Sequence of chain B:
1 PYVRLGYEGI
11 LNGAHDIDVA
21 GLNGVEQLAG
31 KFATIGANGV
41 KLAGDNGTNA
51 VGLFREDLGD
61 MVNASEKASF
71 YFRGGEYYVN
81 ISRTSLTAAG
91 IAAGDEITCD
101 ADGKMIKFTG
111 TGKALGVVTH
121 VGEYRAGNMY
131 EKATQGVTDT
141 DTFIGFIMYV

Sequence of chain A:
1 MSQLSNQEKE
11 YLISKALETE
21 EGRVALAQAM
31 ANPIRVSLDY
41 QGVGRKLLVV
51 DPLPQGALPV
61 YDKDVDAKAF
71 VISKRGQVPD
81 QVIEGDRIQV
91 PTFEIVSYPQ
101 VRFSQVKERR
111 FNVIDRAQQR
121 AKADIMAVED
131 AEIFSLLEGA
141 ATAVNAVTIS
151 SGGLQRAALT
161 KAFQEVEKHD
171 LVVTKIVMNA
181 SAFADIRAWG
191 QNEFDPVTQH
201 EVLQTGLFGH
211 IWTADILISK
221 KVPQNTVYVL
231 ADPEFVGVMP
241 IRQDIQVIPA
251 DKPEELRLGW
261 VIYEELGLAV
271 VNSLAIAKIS

Interface contacts:
Residue E10 in chain A contacts residue R55 in chain B (closest heavy-atom distance 4.8 Å).
Residue L4 in chain A is in contact with residue G74 in chain B (closest heavy-atom distance 4.2 Å).
Residue N6 in chain A interacts with residue R73 in chain B (closest heavy-atom distance 4.9 Å).
Residue S5 in chain A interacts with residue R73 in chain B (closest heavy-atom distance 3.1 Å).
Residue E8 in chain A is in contact with residue G74 in chain B (closest heavy-atom distance 4.7 Å).
Residue E8 in chain A is in contact with residue R55 in chain B (closest heavy-atom distance 3.0 Å).
Residue E8 in chain A contacts residue Y71 in chain B (closest heavy-atom distance 3.3 Å).
Residue L4 in chain A contacts residue R73 in chain B (closest heavy-atom distance 4.0 Å).
Residue S5 in chain A is in contact with residue G74 in chain B (closest heavy-atom distance 3.5 Å).
Residue L4 in chain A is in contact with residue Y71 in chain B (closest heavy-atom distance 3.3 Å).
Residue N6 in chain A interacts with residue G74 in chain B (closest heavy-atom distance 4.2 Å).

The following describes two proteins that form a bound complex.